The following describes two proteins that form a bound complex.

Sequence of the first protein:
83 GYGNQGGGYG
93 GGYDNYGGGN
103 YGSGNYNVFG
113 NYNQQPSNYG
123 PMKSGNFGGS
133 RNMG

Interface contacts:
Residue G85 in the first protein contacts residue Y84 in the second protein (closest heavy-atom distance 3.0 Å).
Residue S105 in the first protein contacts residue G106 in the second protein (closest heavy-atom distance 2.9 Å).
Residue N134 in the first protein contacts residue M135 in the second protein (closest heavy-atom distance 2.9 Å).
Residue G136 in the first protein contacts residue M135 in the second protein (closest heavy-atom distance 2.8 Å).
Residue N86 in the first protein contacts residue Q87 in the second protein (closest heavy-atom distance 2.9 Å).
Residue S132 in the first protein is in contact with residue G131 in the second protein (closest heavy-atom distance 3.1 Å).
Residue G90 in the first protein is in contact with residue G90 in the second protein (closest heavy-atom distance 3.2 Å).
Residue Y98 in the first protein is in contact with residue G99 in the second protein (closest heavy-atom distance 2.7 Å).
Residue G104 in the first protein is in contact with residue Y103 in the second protein (closest heavy-atom distance 2.8 Å).
Residue S126 in the first protein contacts residue S126 in the second protein (closest heavy-atom distance 3.2 Å).
Residue G112 in the first protein is in contact with residue F111 in the second protein (closest heavy-atom distance 3.0 Å).
Residue G122 in the first protein contacts residue Y121 in the second protein (closest heavy-atom distance 2.9 Å).
Residue G89 in the first protein interacts with residue G90 in the second protein (closest heavy-atom distance 3.0 Å).
Residue G88 in the first protein interacts with residue G88 in the second protein (closest heavy-atom distance 3.1 Å).
Residue Y114 in the first protein contacts residue N113 in the second protein (closest heavy-atom distance 2.7 Å).
Residue N109 in the first protein interacts with residue N109 in the second protein (closest heavy-atom distance 3.1 Å).
Residue N102 in the first protein is in contact with residue N102 in the second protein (closest heavy-atom distance 3.2 Å).
Residue N97 in the first protein is in contact with residue D96 in the second protein (closest heavy-atom distance 2.8 Å).
Residue S105 in the first protein contacts residue S105 in the second protein (closest heavy-atom distance 2.2 Å).
Residue K125 in the first protein is in contact with residue M124 in the second protein (closest heavy-atom distance 2.8 Å).
Residue N120 in the first protein contacts residue S119 in the second protein (closest heavy-atom distance 2.9 Å).
Residue Y91 in the first protein interacts with residue R133 in the second protein (closest heavy-atom distance 2.8 Å).
Residue N86 in the first protein is in contact with residue N86 in the second protein (closest heavy-atom distance 2.8 Å).
Residue G127 in the first protein interacts with residue N128 in the second protein (closest heavy-atom distance 3.1 Å).
Residue N97 in the first protein contacts residue Y98 in the second protein (closest heavy-atom distance 2.8 Å).
Residue R133 in the first protein is in contact with residue S132 in the second protein (closest heavy-atom distance 2.8 Å).
Residue N120 in the first protein contacts residue Y121 in the second protein (closest heavy-atom distance 2.9 Å).
Residue K125 in the first protein contacts residue S126 in the second protein (closest heavy-atom distance 2.8 Å).
Residue G130 in the first protein is in contact with residue G131 in the second protein (closest heavy-atom distance 3.0 Å).
Residue G127 in the first protein contacts residue S126 in the second protein (closest heavy-atom distance 3.0 Å).
Residue N120 in the first protein is in contact with residue N120 in the second protein (closest heavy-atom distance 2.6 Å).
Residue Y91 in the first protein interacts with residue G92 in the second protein (closest heavy-atom distance 3.1 Å).
Residue R133 in the first protein interacts with residue R133 in the second protein (closest heavy-atom distance 3.2 Å).
Residue N128 in the first protein is in contact with residue N128 in the second protein (closest heavy-atom distance 2.7 Å).
Residue N115 in the first protein contacts residue N113 in the second protein (closest heavy-atom distance 2.7 Å).
Residue G83 in the first protein contacts residue G83 in the second protein (closest heavy-atom distance 2.9 Å).
Residue N115 in the first protein contacts residue N115 in the second protein (closest heavy-atom distance 3.1 Å).
Residue N102 in the first protein is in contact with residue Y103 in the second protein (closest heavy-atom distance 2.8 Å).
Residue Y108 in the first protein interacts with residue N109 in the second protein (closest heavy-atom distance 2.8 Å).
Residue Q116 in the first protein is in contact with residue Q117 in the second protein (closest heavy-atom distance 3.0 Å).
Residue R133 in the first protein contacts residue N134 in the second protein (closest heavy-atom distance 3.2 Å).
Residue Q87 in the first protein interacts with residue G88 in the second protein (closest heavy-atom distance 2.8 Å).
Residue P123 in the first protein is in contact with residue M124 in the second protein (closest heavy-atom distance 3.0 Å).
Residue G83 in the first protein is in contact with residue Y84 in the second protein (closest heavy-atom distance 2.7 Å).
Residue P123 in the first protein contacts residue P123 in the second protein (closest heavy-atom distance 3.1 Å).
Residue F129 in the first protein contacts residue N128 in the second protein (closest heavy-atom distance 2.9 Å).
Residue Q116 in the first protein interacts with residue N115 in the second protein (closest heavy-atom distance 2.9 Å).
Residue G94 in the first protein is in contact with residue N86 in the second protein (closest heavy-atom distance 3.1 Å).
Residue N97 in the first protein interacts with residue N97 in the second protein (closest heavy-atom distance 3.1 Å).
Residue Y91 in the first protein contacts residue Y91 in the second protein (closest heavy-atom distance 2.9 Å).
Residue V110 in the first protein contacts residue F111 in the second protein (closest heavy-atom distance 2.8 Å).
Residue G112 in the first protein interacts with residue N113 in the second protein (closest heavy-atom distance 2.9 Å).
Residue N113 in the first protein is in contact with residue N113 in the second protein (closest heavy-atom distance 2.7 Å).
Residue S132 in the first protein contacts residue S132 in the second protein (closest heavy-atom distance 2.9 Å).
Residue Y108 in the first protein contacts residue N107 in the second protein (closest heavy-atom distance 2.8 Å).
Residue D96 in the first protein is in contact with residue G94 in the second protein (closest heavy-atom distance 2.9 Å).
Residue N107 in the first protein interacts with residue N107 in the second protein (closest heavy-atom distance 2.9 Å).
Residue V110 in the first protein contacts residue N109 in the second protein (closest heavy-atom distance 2.8 Å).
Residue Y114 in the first protein is in contact with residue Y114 in the second protein (closest heavy-atom distance 2.9 Å).
Residue N134 in the first protein is in contact with residue N134 in the second protein (closest heavy-atom distance 2.6 Å).

Sequence of the second protein:
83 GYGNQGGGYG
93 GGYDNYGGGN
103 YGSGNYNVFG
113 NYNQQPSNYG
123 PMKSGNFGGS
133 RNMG